This data describes a binding interaction between two proteins.

Sequence of protein 1:
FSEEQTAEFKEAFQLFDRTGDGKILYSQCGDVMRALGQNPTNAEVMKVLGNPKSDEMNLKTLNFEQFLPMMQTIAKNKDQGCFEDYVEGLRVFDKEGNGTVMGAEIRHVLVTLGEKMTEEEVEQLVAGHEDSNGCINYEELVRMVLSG

Sequence of protein 2:
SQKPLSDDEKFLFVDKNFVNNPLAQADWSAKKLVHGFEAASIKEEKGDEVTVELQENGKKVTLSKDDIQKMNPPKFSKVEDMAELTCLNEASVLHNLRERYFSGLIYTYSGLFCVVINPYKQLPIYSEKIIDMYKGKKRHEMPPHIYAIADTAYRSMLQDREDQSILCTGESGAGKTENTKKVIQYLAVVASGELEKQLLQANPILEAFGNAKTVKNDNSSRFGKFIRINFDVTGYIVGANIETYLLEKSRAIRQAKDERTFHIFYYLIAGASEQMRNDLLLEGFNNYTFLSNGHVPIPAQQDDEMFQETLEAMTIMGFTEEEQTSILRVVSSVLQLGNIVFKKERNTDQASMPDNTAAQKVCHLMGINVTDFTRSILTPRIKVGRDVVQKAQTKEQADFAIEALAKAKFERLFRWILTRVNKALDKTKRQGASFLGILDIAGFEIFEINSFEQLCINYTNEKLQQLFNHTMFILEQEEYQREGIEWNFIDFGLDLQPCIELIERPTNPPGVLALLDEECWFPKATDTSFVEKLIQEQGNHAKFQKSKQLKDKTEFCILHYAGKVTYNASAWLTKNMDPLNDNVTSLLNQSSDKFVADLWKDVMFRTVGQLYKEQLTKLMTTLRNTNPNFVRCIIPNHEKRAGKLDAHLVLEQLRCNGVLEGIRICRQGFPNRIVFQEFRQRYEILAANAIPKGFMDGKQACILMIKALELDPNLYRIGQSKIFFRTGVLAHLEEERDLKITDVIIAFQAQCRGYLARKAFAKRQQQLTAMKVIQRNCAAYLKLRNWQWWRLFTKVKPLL

Contacts between the two chains:
Residue R807 in protein 2 is in contact with residue L15 in protein 1 (closest heavy-atom distance 3.3 Å).
Residue F804 in protein 2 interacts with residue Q38 in protein 1 (closest heavy-atom distance 3.2 Å).
Residue F791 in protein 2 contacts residue L90 in protein 1 (closest heavy-atom distance 3.3 Å).
Residue Q792 in protein 2 interacts with residue L113 in protein 1 (closest heavy-atom distance 3.1 Å).
Residue K736 in protein 2 interacts with residue R91 in protein 1 (closest heavy-atom distance 2.4 Å).
Residue Y798 in protein 2 contacts residue Y86 in protein 1 (closest heavy-atom distance 2.9 Å).
Residue R801 in protein 2 interacts with residue Y86 in protein 1 (closest heavy-atom distance 3.1 Å).
Residue Y798 in protein 2 is in contact with residue L146 in protein 1 (closest heavy-atom distance 2.4 Å).
Residue G797 in protein 2 contacts residue N39 in protein 1 (closest heavy-atom distance 3.0 Å).
Residue R796 in protein 2 contacts residue K116 in protein 1 (closest heavy-atom distance 3.2 Å).
Residue R807 in protein 2 is in contact with residue F16 in protein 1 (closest heavy-atom distance 3.0 Å).
Residue K736 in protein 2 contacts residue D94 in protein 1 (closest heavy-atom distance 2.3 Å).
Residue Y798 in protein 2 contacts residue N39 in protein 1 (closest heavy-atom distance 3.1 Å).
Residue F791 in protein 2 is in contact with residue F93 in protein 1 (closest heavy-atom distance 3.3 Å).
Residue R796 in protein 2 interacts with residue M117 in protein 1 (closest heavy-atom distance 2.9 Å).
Residue Q794 in protein 2 interacts with residue C82 in protein 1 (closest heavy-atom distance 3.4 Å).
Residue M814 in protein 2 interacts with residue E11 in protein 1 (closest heavy-atom distance 3.2 Å).
Residue E727 in protein 2 is in contact with residue E88 in protein 1 (closest heavy-atom distance 2.8 Å).
Residue R796 in protein 2 contacts residue L110 in protein 1 (closest heavy-atom distance 2.3 Å).
Residue R801 in protein 2 is in contact with residue G148 in protein 1 (closest heavy-atom distance 3.1 Å).
Residue A793 in protein 2 interacts with residue T41 in protein 1 (closest heavy-atom distance 2.1 Å).
Residue R796 in protein 2 is in contact with residue E121 in protein 1 (closest heavy-atom distance 3.1 Å).
Residue R796 in protein 2 interacts with residue E115 in protein 1 (closest heavy-atom distance 2.8 Å).
Residue L811 in protein 2 is in contact with residue E11 in protein 1 (closest heavy-atom distance 3.4 Å).
Residue L799 in protein 2 contacts residue E121 in protein 1 (closest heavy-atom distance 3.3 Å).
Residue A800 in protein 2 is in contact with residue E121 in protein 1 (closest heavy-atom distance 2.9 Å).
Residue R801 in protein 2 contacts residue N39 in protein 1 (closest heavy-atom distance 2.9 Å).
Residue Q808 in protein 2 is in contact with residue A35 in protein 1 (closest heavy-atom distance 2.2 Å).
Residue Y798 in protein 2 contacts residue V142 in protein 1 (closest heavy-atom distance 1.9 Å).
Residue K802 in protein 2 is in contact with residue Q124 in protein 1 (closest heavy-atom distance 2.9 Å).
Residue A800 in protein 2 interacts with residue R34 in protein 1 (closest heavy-atom distance 3.1 Å).
Residue Y798 in protein 2 interacts with residue V145 in protein 1 (closest heavy-atom distance 3.0 Å).
Residue Q792 in protein 2 interacts with residue V109 in protein 1 (closest heavy-atom distance 2.2 Å).
Residue K815 in protein 2 interacts with residue A7 in protein 1 (closest heavy-atom distance 3.4 Å).
Residue Q792 in protein 2 contacts residue G114 in protein 1 (closest heavy-atom distance 3.2 Å).
Residue R801 in protein 2 is in contact with residue V145 in protein 1 (closest heavy-atom distance 3.1 Å).
Residue Q794 in protein 2 contacts residue G81 in protein 1 (closest heavy-atom distance 3.1 Å).
Residue A803 in protein 2 contacts residue Q124 in protein 1 (closest heavy-atom distance 3.0 Å).
Residue G797 in protein 2 is in contact with residue P40 in protein 1 (closest heavy-atom distance 3.3 Å).
Residue K802 in protein 2 is in contact with residue V145 in protein 1 (closest heavy-atom distance 3.3 Å).
Residue R801 in protein 2 interacts with residue L146 in protein 1 (closest heavy-atom distance 3.2 Å).
Residue K815 in protein 2 interacts with residue E8 in protein 1 (closest heavy-atom distance 3.3 Å).
Residue G797 in protein 2 contacts residue T41 in protein 1 (closest heavy-atom distance 2.6 Å).
Residue Q794 in protein 2 is in contact with residue D79 in protein 1 (closest heavy-atom distance 3.1 Å).
Residue L799 in protein 2 interacts with residue Q124 in protein 1 (closest heavy-atom distance 2.4 Å).
Residue I788 in protein 2 contacts residue V92 in protein 1 (closest heavy-atom distance 3.4 Å).
Residue R801 in protein 2 contacts residue Q80 in protein 1 (closest heavy-atom distance 3.0 Å).
Residue R796 in protein 2 is in contact with residue T41 in protein 1 (closest heavy-atom distance 3.1 Å).
Residue L799 in protein 2 interacts with residue L125 in protein 1 (closest heavy-atom distance 3.3 Å).
Residue K815 in protein 2 contacts residue E4 in protein 1 (closest heavy-atom distance 2.4 Å).
Residue P735 in protein 2 is in contact with residue R91 in protein 1 (closest heavy-atom distance 3.3 Å).
Residue Q794 in protein 2 contacts residue Y86 in protein 1 (closest heavy-atom distance 3.1 Å).
Residue K802 in protein 2 is in contact with residue H129 in protein 1 (closest heavy-atom distance 3.1 Å).
Residue K815 in protein 2 is in contact with residue E11 in protein 1 (closest heavy-atom distance 3.3 Å).
Residue R796 in protein 2 interacts with residue V122 in protein 1 (closest heavy-atom distance 3.3 Å).
Residue I728 in protein 2 is in contact with residue E88 in protein 1 (closest heavy-atom distance 3.2 Å).
Residue F804 in protein 2 contacts residue R34 in protein 1 (closest heavy-atom distance 2.9 Å).
Residue L811 in protein 2 interacts with residue A12 in protein 1 (closest heavy-atom distance 3.4 Å).
Residue V787 in protein 2 contacts residue G89 in protein 1 (closest heavy-atom distance 3.2 Å).
Residue R796 in protein 2 interacts with residue V111 in protein 1 (closest heavy-atom distance 3.0 Å).